Interface contacts:
Residue H291 in the second protein interacts with residue G24 in the first protein (closest heavy-atom distance 3.5 Å).
Residue L378 in the second protein contacts residue C18 in the first protein (closest heavy-atom distance 3.9 Å).
Residue N385 in the second protein is in contact with residue V25 in the first protein (closest heavy-atom distance 2.8 Å).
Residue A157 in the second protein interacts with residue K13 in the first protein (closest heavy-atom distance 4.4 Å).
Residue Y44 in the second protein interacts with residue S56 in the first protein (closest heavy-atom distance 4.1 Å).
Residue K111 in the second protein is in contact with residue S56 in the first protein (closest heavy-atom distance 3.7 Å).
Residue D109 in the second protein is in contact with residue P54 in the first protein (closest heavy-atom distance 4.6 Å).
Residue A157 in the second protein interacts with residue H17 in the first protein (closest heavy-atom distance 3.8 Å).
Residue V42 in the second protein interacts with residue R44 in the first protein (closest heavy-atom distance 3.5 Å).
Residue F93 in the second protein is in contact with residue P51 in the first protein (closest heavy-atom distance 3.5 Å).
Residue N377 in the second protein is in contact with residue H17 in the first protein (closest heavy-atom distance 4.4 Å).
Residue D139 in the second protein interacts with residue K13 in the first protein (closest heavy-atom distance 3.2 Å).
Residue I158 in the second protein interacts with residue F53 in the first protein (closest heavy-atom distance 4.4 Å).
Residue F381 in the second protein is in contact with residue V25 in the first protein (closest heavy-atom distance 3.8 Å).
Residue R91 in the second protein is in contact with residue A52 in the first protein (closest heavy-atom distance 2.8 Å).
Residue D109 in the second protein interacts with residue S56 in the first protein (closest heavy-atom distance 2.7 Å).
Residue Y384 in the second protein is in contact with residue A49 in the first protein (closest heavy-atom distance 3.8 Å).
Residue K46 in the second protein is in contact with residue N45 in the first protein (closest heavy-atom distance 3.5 Å).
Residue I158 in the second protein is in contact with residue Y57 in the first protein (closest heavy-atom distance 2.7 Å).
Residue T446 in the second protein is in contact with residue R48 in the first protein (closest heavy-atom distance 3.9 Å).
Residue K111 in the second protein contacts residue Y57 in the first protein (closest heavy-atom distance 3.7 Å).
Residue N385 in the second protein contacts residue A49 in the first protein (closest heavy-atom distance 3.7 Å).
Residue R91 in the second protein interacts with residue P51 in the first protein (closest heavy-atom distance 4.2 Å).
Residue R91 in the second protein contacts residue F53 in the first protein (closest heavy-atom distance 3.9 Å).
Residue G390 in the second protein is in contact with residue R48 in the first protein (closest heavy-atom distance 3.3 Å).
Residue M48 in the second protein contacts residue A49 in the first protein (closest heavy-atom distance 4.7 Å).
Residue H291 in the second protein interacts with residue V23 in the first protein (closest heavy-atom distance 3.1 Å).
Residue Q379 in the second protein interacts with residue V25 in the first protein (closest heavy-atom distance 3.9 Å).
Residue G382 in the second protein interacts with residue V25 in the first protein (closest heavy-atom distance 4.2 Å).
Residue P43 in the second protein contacts residue A52 in the first protein (closest heavy-atom distance 3.4 Å).
Residue R91 in the second protein contacts residue Y57 in the first protein (closest heavy-atom distance 4.1 Å).
Residue L378 in the second protein contacts residue H17 in the first protein (closest heavy-atom distance 3.9 Å).
Residue K46 in the second protein interacts with residue R48 in the first protein (closest heavy-atom distance 2.7 Å).
Residue Y44 in the second protein is in contact with residue P54 in the first protein (closest heavy-atom distance 3.7 Å).
Residue L378 in the second protein is in contact with residue V25 in the first protein (closest heavy-atom distance 3.8 Å).
Residue K46 in the second protein interacts with residue P51 in the first protein (closest heavy-atom distance 4.7 Å).
Residue K112 in the second protein interacts with residue S56 in the first protein (closest heavy-atom distance 4.0 Å).
Residue K46 in the second protein interacts with residue F47 in the first protein (closest heavy-atom distance 3.8 Å).
Residue T89 in the second protein interacts with residue Y57 in the first protein (closest heavy-atom distance 4.1 Å).
Residue P43 in the second protein is in contact with residue R44 in the first protein (closest heavy-atom distance 3.0 Å).
Residue H291 in the second protein contacts residue V25 in the first protein (closest heavy-atom distance 3.5 Å).
Residue P43 in the second protein contacts residue F53 in the first protein (closest heavy-atom distance 3.7 Å).
Residue A157 in the second protein is in contact with residue Y57 in the first protein (closest heavy-atom distance 4.3 Å).
Residue G390 in the second protein contacts residue A49 in the first protein (closest heavy-atom distance 3.9 Å).
Residue G389 in the second protein is in contact with residue A49 in the first protein (closest heavy-atom distance 4.5 Å).
Residue P43 in the second protein contacts residue V43 in the first protein (closest heavy-atom distance 4.7 Å).
Residue P43 in the second protein is in contact with residue P54 in the first protein (closest heavy-atom distance 3.8 Å).
Residue G389 in the second protein contacts residue R48 in the first protein (closest heavy-atom distance 3.9 Å).
Residue R91 in the second protein interacts with residue P54 in the first protein (closest heavy-atom distance 4.0 Å).
Residue T133 in the second protein interacts with residue Y57 in the first protein (closest heavy-atom distance 3.6 Å).
Residue I158 in the second protein contacts residue V14 in the first protein (closest heavy-atom distance 4.0 Å).
Residue Q379 in the second protein is in contact with residue V23 in the first protein (closest heavy-atom distance 3.9 Å).
Residue P376 in the second protein contacts residue H17 in the first protein (closest heavy-atom distance 4.2 Å).
Residue V42 in the second protein contacts residue N45 in the first protein (closest heavy-atom distance 3.5 Å).
Residue K46 in the second protein interacts with residue G46 in the first protein (closest heavy-atom distance 3.8 Å).
Residue K46 in the second protein is in contact with residue M50 in the first protein (closest heavy-atom distance 3.3 Å).
Residue T63 in the second protein interacts with residue S56 in the first protein (closest heavy-atom distance 4.2 Å).
Residue K46 in the second protein contacts residue A52 in the first protein (closest heavy-atom distance 3.8 Å).
Residue A159 in the second protein interacts with residue Y57 in the first protein (closest heavy-atom distance 4.5 Å).
Residue N385 in the second protein is in contact with residue G24 in the first protein (closest heavy-atom distance 4.7 Å).

Sequence of the second protein:
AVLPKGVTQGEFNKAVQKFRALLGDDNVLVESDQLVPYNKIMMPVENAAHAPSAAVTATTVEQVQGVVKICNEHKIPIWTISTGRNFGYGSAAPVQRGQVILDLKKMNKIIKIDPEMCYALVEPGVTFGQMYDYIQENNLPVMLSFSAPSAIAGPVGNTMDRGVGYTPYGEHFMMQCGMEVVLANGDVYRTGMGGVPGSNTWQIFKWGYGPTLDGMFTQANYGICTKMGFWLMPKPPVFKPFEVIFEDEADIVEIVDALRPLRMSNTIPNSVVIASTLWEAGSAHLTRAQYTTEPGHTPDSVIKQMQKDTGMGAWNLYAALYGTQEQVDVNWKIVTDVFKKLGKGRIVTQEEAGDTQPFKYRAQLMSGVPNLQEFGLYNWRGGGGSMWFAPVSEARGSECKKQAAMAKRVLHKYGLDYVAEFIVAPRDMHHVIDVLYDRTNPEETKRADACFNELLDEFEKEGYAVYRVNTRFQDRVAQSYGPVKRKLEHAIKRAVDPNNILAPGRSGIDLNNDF

Sequence of the first protein:
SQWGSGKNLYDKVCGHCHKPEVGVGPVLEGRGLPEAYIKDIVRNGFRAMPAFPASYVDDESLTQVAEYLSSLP

These two protein chains interact to form a complex.